Residue-level contacts at the interface:
Residue Y346 in chain B contacts residue G182 in chain A (closest heavy-atom distance 4.0 Å).
Residue D319 in chain B is in contact with residue E185 in chain A (closest heavy-atom distance 4.1 Å).
Residue Y346 in chain B interacts with residue A181 in chain A (closest heavy-atom distance 4.5 Å).
Residue R294 in chain B interacts with residue E185 in chain A (closest heavy-atom distance 3.0 Å).
Residue Y346 in chain B interacts with residue E185 in chain A (closest heavy-atom distance 4.1 Å).
Residue Y346 in chain B interacts with residue V184 in chain A (closest heavy-atom distance 3.6 Å).

Sequence of chain A:
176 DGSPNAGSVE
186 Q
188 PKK

Sequence of chain B:
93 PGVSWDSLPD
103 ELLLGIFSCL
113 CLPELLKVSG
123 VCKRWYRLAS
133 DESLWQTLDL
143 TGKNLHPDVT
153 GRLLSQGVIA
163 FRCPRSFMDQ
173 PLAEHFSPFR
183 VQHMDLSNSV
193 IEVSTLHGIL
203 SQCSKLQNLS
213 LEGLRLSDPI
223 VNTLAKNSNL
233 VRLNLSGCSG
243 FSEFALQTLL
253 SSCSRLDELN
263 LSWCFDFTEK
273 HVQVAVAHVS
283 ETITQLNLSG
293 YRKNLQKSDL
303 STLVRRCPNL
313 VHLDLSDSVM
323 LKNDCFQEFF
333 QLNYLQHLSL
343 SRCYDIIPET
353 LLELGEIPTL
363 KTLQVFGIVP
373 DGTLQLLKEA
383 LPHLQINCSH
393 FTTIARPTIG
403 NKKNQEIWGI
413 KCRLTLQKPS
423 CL

The following describes two proteins that form a bound complex.